Sequence of chain A:
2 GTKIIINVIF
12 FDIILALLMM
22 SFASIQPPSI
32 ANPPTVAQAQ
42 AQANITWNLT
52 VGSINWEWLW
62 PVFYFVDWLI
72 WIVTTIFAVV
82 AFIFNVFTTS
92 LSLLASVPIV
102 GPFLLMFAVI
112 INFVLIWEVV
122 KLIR

Contacts between the two chains:
Residue V115 in chain A interacts with residue I7 in chain B (closest heavy-atom distance 1.0 Å).
Residue V67 in chain A interacts with residue P62 in chain B (closest heavy-atom distance 3.4 Å).
Residue M107 in chain A interacts with residue S25 in chain B (closest heavy-atom distance 2.3 Å).
Residue W48 in chain A interacts with residue I55 in chain B (closest heavy-atom distance 1.7 Å).
Residue W48 in chain A contacts residue W57 in chain B (closest heavy-atom distance 3.5 Å).
Residue F78 in chain A contacts residue P34 in chain B (closest heavy-atom distance 3.4 Å).
Residue F114 in chain A contacts residue F83 in chain B (closest heavy-atom distance 2.5 Å).
Residue R125 in chain A contacts residue R125 in chain B (closest heavy-atom distance 1.9 Å).
Residue W118 in chain A interacts with residue I84 in chain B (closest heavy-atom distance 3.4 Å).
Residue M107 in chain A interacts with residue A24 in chain B (closest heavy-atom distance 2.5 Å).
Residue F64 in chain A is in contact with residue W59 in chain B (closest heavy-atom distance 3.0 Å).
Residue F108 in chain A is in contact with residue F11 in chain B (closest heavy-atom distance 3.8 Å).
Residue L60 in chain A contacts residue W59 in chain B (closest heavy-atom distance 3.3 Å).
Residue I111 in chain A is in contact with residue I14 in chain B (closest heavy-atom distance 2.2 Å).
Residue F114 in chain A contacts residue I26 in chain B (closest heavy-atom distance 3.1 Å).
Residue V110 in chain A contacts residue S25 in chain B (closest heavy-atom distance 3.8 Å).
Residue F114 in chain A interacts with residue I7 in chain B (closest heavy-atom distance 3.9 Å).
Residue F104 in chain A is in contact with residue L18 in chain B (closest heavy-atom distance 3.6 Å).
Residue Q43 in chain A contacts residue W59 in chain B (closest heavy-atom distance 3.9 Å).
Residue W118 in chain A is in contact with residue E119 in chain B (closest heavy-atom distance 3.8 Å).
Residue I46 in chain A interacts with residue W59 in chain B (closest heavy-atom distance 1.2 Å).
Residue V81 in chain A interacts with residue I31 in chain B (closest heavy-atom distance 3.9 Å).
Residue M107 in chain A contacts residue F23 in chain B (closest heavy-atom distance 2.9 Å).
Residue R125 in chain A contacts residue L123 in chain B (closest heavy-atom distance 3.6 Å).
Residue I111 in chain A is in contact with residue I10 in chain B (closest heavy-atom distance 2.6 Å).
Residue F104 in chain A contacts residue F23 in chain B (closest heavy-atom distance 3.4 Å).
Residue I117 in chain A is in contact with residue P29 in chain B (closest heavy-atom distance 3.9 Å).
Residue F64 in chain A interacts with residue V63 in chain B (closest heavy-atom distance 3.7 Å).
Residue W48 in chain A interacts with residue W59 in chain B (closest heavy-atom distance 3.8 Å).
Residue W48 in chain A is in contact with residue N56 in chain B (closest heavy-atom distance 3.6 Å).
Residue I111 in chain A is in contact with residue F11 in chain B (closest heavy-atom distance 1.9 Å).
Residue I5 in chain A is in contact with residue T3 in chain B (closest heavy-atom distance 4.0 Å).
Residue F85 in chain A contacts residue I31 in chain B (closest heavy-atom distance 1.9 Å).
Residue V67 in chain A interacts with residue V63 in chain B (closest heavy-atom distance 4.0 Å).
Residue R125 in chain A interacts with residue I77 in chain B (closest heavy-atom distance 2.3 Å).
Residue V74 in chain A is in contact with residue W69 in chain B (closest heavy-atom distance 3.1 Å).
Residue I111 in chain A contacts residue I7 in chain B (closest heavy-atom distance 3.5 Å).
Residue F114 in chain A interacts with residue I10 in chain B (closest heavy-atom distance 2.8 Å).
Residue F114 in chain A contacts residue P29 in chain B (closest heavy-atom distance 3.4 Å).
Residue R125 in chain A interacts with residue I124 in chain B (closest heavy-atom distance 2.7 Å).
Residue V121 in chain A interacts with residue L123 in chain B (closest heavy-atom distance 3.9 Å).
Residue E119 in chain A is in contact with residue T3 in chain B (closest heavy-atom distance 3.0 Å).
Residue L50 in chain A is in contact with residue V52 in chain B (closest heavy-atom distance 3.1 Å).
Residue I71 in chain A interacts with residue W69 in chain B (closest heavy-atom distance 3.4 Å).
Residue I124 in chain A contacts residue I73 in chain B (closest heavy-atom distance 3.4 Å).
Residue I71 in chain A is in contact with residue Y65 in chain B (closest heavy-atom distance 1.6 Å).
Residue I124 in chain A contacts residue W72 in chain B (closest heavy-atom distance 4.0 Å).
Residue F78 in chain A interacts with residue W72 in chain B (closest heavy-atom distance 3.5 Å).
Residue W118 in chain A is in contact with residue T3 in chain B (closest heavy-atom distance 3.8 Å).
Residue W118 in chain A is in contact with residue L123 in chain B (closest heavy-atom distance 3.9 Å).
Residue I112 in chain A contacts residue F11 in chain B (closest heavy-atom distance 3.4 Å).
Residue I124 in chain A is in contact with residue T76 in chain B (closest heavy-atom distance 3.9 Å).
Residue V121 in chain A contacts residue V80 in chain B (closest heavy-atom distance 3.4 Å).
Residue V110 in chain A interacts with residue I26 in chain B (closest heavy-atom distance 4.1 Å).
Residue T51 in chain A is in contact with residue T51 in chain B (closest heavy-atom distance 3.7 Å).
Residue L70 in chain A interacts with residue F66 in chain B (closest heavy-atom distance 2.8 Å).
Residue F64 in chain A contacts residue P62 in chain B (closest heavy-atom distance 3.9 Å).
Residue T51 in chain A contacts residue V52 in chain B (closest heavy-atom distance 2.3 Å).
Residue W57 in chain A is in contact with residue W59 in chain B (closest heavy-atom distance 3.0 Å).
Residue Q43 in chain A contacts residue W61 in chain B (closest heavy-atom distance 2.7 Å).

The following describes two proteins that form a bound complex.

Sequence of chain B:
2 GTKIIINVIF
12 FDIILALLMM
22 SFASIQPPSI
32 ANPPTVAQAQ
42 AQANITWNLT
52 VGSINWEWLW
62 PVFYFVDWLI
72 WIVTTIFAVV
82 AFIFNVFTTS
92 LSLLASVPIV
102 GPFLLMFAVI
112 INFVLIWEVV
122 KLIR